Interface contacts:
Residue Y187 in chain A interacts with residue E29 in chain B (closest heavy-atom distance 3.5 Å).
Residue L198 in chain A interacts with residue Y81 in chain B (closest heavy-atom distance 3.3 Å).
Residue R426 in chain A interacts with residue D345 in chain B (closest heavy-atom distance 3.5 Å).
Residue I355 in chain A contacts residue V346 in chain B (closest heavy-atom distance 3.3 Å).
Residue L195 in chain A contacts residue L23 in chain B (closest heavy-atom distance 3.5 Å).
Residue I190 in chain A contacts residue Q26 in chain B (closest heavy-atom distance 3.6 Å).
Residue L18 in chain A interacts with residue Y81 in chain B (closest heavy-atom distance 2.9 Å).
Residue P290 in chain A interacts with residue F312 in chain B (closest heavy-atom distance 3.5 Å).
Residue A281 in chain A is in contact with residue I224 in chain B (closest heavy-atom distance 3.4 Å).
Residue E283 in chain A contacts residue R321 in chain B (closest heavy-atom distance 2.6 Å).
Residue R426 in chain A contacts residue E262 in chain B (closest heavy-atom distance 2.6 Å).
Residue L277 in chain A contacts residue L219 in chain B (closest heavy-atom distance 3.5 Å).
Residue P290 in chain A contacts residue N299 in chain B (closest heavy-atom distance 3.5 Å).
Residue A349 in chain A is in contact with residue L347 in chain B (closest heavy-atom distance 3.5 Å).
Residue F19 in chain A interacts with residue L85 in chain B (closest heavy-atom distance 3.6 Å).
Residue P288 in chain A contacts residue F312 in chain B (closest heavy-atom distance 3.3 Å).
Residue L428 in chain A interacts with residue I297 in chain B (closest heavy-atom distance 3.6 Å).
Residue E141 in chain A contacts residue Y33 in chain B (closest heavy-atom distance 3.2 Å).
Residue G429 in chain A interacts with residue R263 in chain B (closest heavy-atom distance 3.2 Å).
Residue N194 in chain A is in contact with residue Q26 in chain B (closest heavy-atom distance 2.8 Å).
Residue R419 in chain A is in contact with residue D345 in chain B (closest heavy-atom distance 3.1 Å).
Residue L198 in chain A interacts with residue L69 in chain B (closest heavy-atom distance 3.5 Å).
Residue L428 in chain A is in contact with residue W342 in chain B (closest heavy-atom distance 3.2 Å).
Residue V347 in chain A contacts residue V346 in chain B (closest heavy-atom distance 3.6 Å).
Residue N183 in chain A is in contact with residue A30 in chain B (closest heavy-atom distance 3.6 Å).
Residue K133 in chain A interacts with residue R32 in chain B (closest heavy-atom distance 3.2 Å).
Residue V347 in chain A is in contact with residue L347 in chain B (closest heavy-atom distance 3.3 Å).
Residue S17 in chain A is in contact with residue Y81 in chain B (closest heavy-atom distance 3.3 Å).
Residue R419 in chain A interacts with residue V346 in chain B (closest heavy-atom distance 3.1 Å).
Residue A349 in chain A contacts residue D345 in chain B (closest heavy-atom distance 2.9 Å).
Residue F273 in chain A contacts residue T212 in chain B (closest heavy-atom distance 3.2 Å).
Residue V41 in chain A contacts residue W235 in chain B (closest heavy-atom distance 3.1 Å).
Residue N183 in chain A contacts residue E29 in chain B (closest heavy-atom distance 3.3 Å).
Residue F19 in chain A is in contact with residue L15 in chain B (closest heavy-atom distance 3.4 Å).
Residue V291 in chain A is in contact with residue Y301 in chain B (closest heavy-atom distance 3.2 Å).
Residue Y187 in chain A is in contact with residue A30 in chain B (closest heavy-atom distance 3.6 Å).
Residue R419 in chain A is in contact with residue G344 in chain B (closest heavy-atom distance 3.6 Å).
Residue R45 in chain A contacts residue W235 in chain B (closest heavy-atom distance 3.1 Å).
Residue N201 in chain A interacts with residue L72 in chain B (closest heavy-atom distance 3.6 Å).
Residue A144 in chain A contacts residue G37 in chain B (closest heavy-atom distance 3.6 Å).
Residue F199 in chain A interacts with residue T73 in chain B (closest heavy-atom distance 3.5 Å).
Residue W267 in chain A contacts residue T212 in chain B (closest heavy-atom distance 3.5 Å).
Residue A184 in chain A interacts with residue A30 in chain B (closest heavy-atom distance 3.5 Å).
Residue F199 in chain A is in contact with residue A79 in chain B (closest heavy-atom distance 3.0 Å).
Residue F260 in chain A contacts residue W208 in chain B (closest heavy-atom distance 3.5 Å).
Residue R426 in chain A interacts with residue G344 in chain B (closest heavy-atom distance 2.7 Å).
Residue D137 in chain A contacts residue Y33 in chain B (closest heavy-atom distance 3.3 Å).
Residue L191 in chain A is in contact with residue V27 in chain B (closest heavy-atom distance 3.5 Å).
Residue N183 in chain A contacts residue R32 in chain B (closest heavy-atom distance 3.3 Å).
Residue R425 in chain A interacts with residue N343 in chain B (closest heavy-atom distance 3.1 Å).
Residue S350 in chain A contacts residue D345 in chain B (closest heavy-atom distance 3.6 Å).
Residue Y179 in chain A is in contact with residue Y33 in chain B (closest heavy-atom distance 3.5 Å).
Residue L428 in chain A contacts residue R263 in chain B (closest heavy-atom distance 3.3 Å).
Residue E432 in chain A is in contact with residue R263 in chain B (closest heavy-atom distance 2.9 Å).
Residue R425 in chain A contacts residue V346 in chain B (closest heavy-atom distance 3.2 Å).
Residue L191 in chain A interacts with residue Q26 in chain B (closest heavy-atom distance 3.5 Å).
Residue R426 in chain A interacts with residue W342 in chain B (closest heavy-atom distance 3.3 Å).
Residue Y187 in chain A contacts residue R32 in chain B (closest heavy-atom distance 3.5 Å).
Residue Q276 in chain A is in contact with residue L216 in chain B (closest heavy-atom distance 3.5 Å).
Residue V291 in chain A contacts residue P341 in chain B (closest heavy-atom distance 3.6 Å).

Sequence of chain A:
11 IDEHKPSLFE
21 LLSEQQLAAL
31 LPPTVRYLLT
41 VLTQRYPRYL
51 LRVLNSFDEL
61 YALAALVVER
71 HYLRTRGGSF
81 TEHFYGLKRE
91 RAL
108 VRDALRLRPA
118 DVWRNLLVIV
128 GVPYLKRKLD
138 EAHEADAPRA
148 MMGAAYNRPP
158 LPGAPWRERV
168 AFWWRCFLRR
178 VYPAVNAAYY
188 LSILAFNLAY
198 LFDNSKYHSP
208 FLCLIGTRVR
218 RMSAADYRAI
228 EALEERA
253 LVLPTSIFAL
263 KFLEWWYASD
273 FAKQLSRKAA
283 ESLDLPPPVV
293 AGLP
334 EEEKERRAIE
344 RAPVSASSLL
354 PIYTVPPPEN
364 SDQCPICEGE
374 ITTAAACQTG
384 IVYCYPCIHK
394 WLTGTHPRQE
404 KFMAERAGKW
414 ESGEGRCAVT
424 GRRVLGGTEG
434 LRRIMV

Sequence of chain B:
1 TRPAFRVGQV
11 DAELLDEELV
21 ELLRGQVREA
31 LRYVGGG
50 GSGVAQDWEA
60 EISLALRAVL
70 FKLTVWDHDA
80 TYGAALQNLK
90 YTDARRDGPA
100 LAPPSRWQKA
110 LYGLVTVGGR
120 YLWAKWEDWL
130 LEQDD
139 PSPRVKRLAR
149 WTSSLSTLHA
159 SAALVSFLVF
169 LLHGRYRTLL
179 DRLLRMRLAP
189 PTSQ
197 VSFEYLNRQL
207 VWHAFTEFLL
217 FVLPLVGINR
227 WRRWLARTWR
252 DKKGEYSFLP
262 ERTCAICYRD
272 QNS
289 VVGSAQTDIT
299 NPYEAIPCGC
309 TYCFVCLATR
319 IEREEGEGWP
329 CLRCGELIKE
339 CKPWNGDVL

These two protein chains interact to form a complex.